Contacts between the two chains:
Residue D633 in the first protein contacts residue K176 in the second protein (closest heavy-atom distance 4.9 Å).
Residue D629 in the first protein is in contact with residue K176 in the second protein (closest heavy-atom distance 4.0 Å).
Residue E176 in the first protein interacts with residue R94 in the second protein (closest heavy-atom distance 5.0 Å).
Residue M146 in the first protein is in contact with residue R94 in the second protein (closest heavy-atom distance 3.6 Å).
Residue R636 in the first protein interacts with residue K176 in the second protein (closest heavy-atom distance 3.0 Å).
Residue L672 in the first protein is in contact with residue K175 in the second protein (closest heavy-atom distance 3.8 Å).
Residue G632 in the first protein is in contact with residue K176 in the second protein (closest heavy-atom distance 4.0 Å).
Residue S671 in the first protein interacts with residue K174 in the second protein (closest heavy-atom distance 4.3 Å).
Residue E175 in the first protein is in contact with residue R94 in the second protein (closest heavy-atom distance 2.7 Å).
Residue G147 in the first protein contacts residue G92 in the second protein (closest heavy-atom distance 5.0 Å).
Residue L672 in the first protein contacts residue K174 in the second protein (closest heavy-atom distance 5.0 Å).
Residue G147 in the first protein contacts residue V91 in the second protein (closest heavy-atom distance 4.9 Å).
Residue D629 in the first protein contacts residue K175 in the second protein (closest heavy-atom distance 3.6 Å).
Residue M146 in the first protein interacts with residue G92 in the second protein (closest heavy-atom distance 4.3 Å).
Residue G628 in the first protein contacts residue K176 in the second protein (closest heavy-atom distance 3.0 Å).

Sequence of the first protein:
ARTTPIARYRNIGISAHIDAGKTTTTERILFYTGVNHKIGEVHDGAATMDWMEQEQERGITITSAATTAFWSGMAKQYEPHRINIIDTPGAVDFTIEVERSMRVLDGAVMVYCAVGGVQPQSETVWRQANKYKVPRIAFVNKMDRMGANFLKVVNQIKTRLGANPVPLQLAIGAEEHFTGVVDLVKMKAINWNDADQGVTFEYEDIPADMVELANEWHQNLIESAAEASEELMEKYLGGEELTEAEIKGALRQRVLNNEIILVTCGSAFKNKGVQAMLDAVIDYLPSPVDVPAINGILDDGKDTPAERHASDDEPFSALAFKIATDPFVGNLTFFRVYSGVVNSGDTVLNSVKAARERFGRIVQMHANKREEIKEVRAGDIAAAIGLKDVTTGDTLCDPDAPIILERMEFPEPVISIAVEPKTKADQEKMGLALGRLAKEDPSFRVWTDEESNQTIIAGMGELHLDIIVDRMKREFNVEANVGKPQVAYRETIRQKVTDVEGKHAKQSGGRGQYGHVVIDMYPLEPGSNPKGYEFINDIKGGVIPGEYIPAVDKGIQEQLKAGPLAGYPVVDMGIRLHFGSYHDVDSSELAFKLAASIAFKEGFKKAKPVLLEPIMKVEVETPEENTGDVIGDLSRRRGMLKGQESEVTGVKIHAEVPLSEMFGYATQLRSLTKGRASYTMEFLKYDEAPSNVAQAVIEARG

Sequence of the second protein:
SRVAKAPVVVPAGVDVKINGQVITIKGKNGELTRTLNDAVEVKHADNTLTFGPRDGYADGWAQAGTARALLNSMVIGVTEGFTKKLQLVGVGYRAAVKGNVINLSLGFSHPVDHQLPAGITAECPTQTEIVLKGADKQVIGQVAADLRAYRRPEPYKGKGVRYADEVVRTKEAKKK

This data describes a binding interaction between two proteins.